Sequence of protein 1:
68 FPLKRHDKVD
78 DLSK

Sequence of protein 2:
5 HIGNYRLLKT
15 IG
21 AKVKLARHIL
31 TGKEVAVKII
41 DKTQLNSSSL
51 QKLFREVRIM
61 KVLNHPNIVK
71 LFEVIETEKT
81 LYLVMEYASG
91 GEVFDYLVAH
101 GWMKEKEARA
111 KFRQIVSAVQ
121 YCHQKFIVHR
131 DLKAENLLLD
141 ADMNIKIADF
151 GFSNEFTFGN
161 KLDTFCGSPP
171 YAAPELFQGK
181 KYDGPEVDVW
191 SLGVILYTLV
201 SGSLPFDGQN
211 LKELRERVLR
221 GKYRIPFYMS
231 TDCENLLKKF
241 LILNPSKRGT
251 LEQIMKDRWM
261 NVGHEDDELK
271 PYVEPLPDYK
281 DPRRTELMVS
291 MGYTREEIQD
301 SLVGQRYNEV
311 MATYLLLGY

Residue-level contacts at the interface:
Residue R217 in protein 2 contacts residue F68 in protein 1 (closest heavy-atom distance 3.5 Å).
Residue L176 in protein 2 interacts with residue S80 in protein 1 (closest heavy-atom distance 3.5 Å).
Residue S168 in protein 2 is in contact with residue D74 in protein 1 (closest heavy-atom distance 4.3 Å).
Residue L204 in protein 2 contacts residue P69 in protein 1 (closest heavy-atom distance 4.1 Å).
Residue F165 in protein 2 is in contact with residue L79 in protein 1 (closest heavy-atom distance 2.7 Å).
Residue P169 in protein 2 is in contact with residue V76 in protein 1 (closest heavy-atom distance 4.0 Å).
Residue L214 in protein 2 is in contact with residue H73 in protein 1 (closest heavy-atom distance 3.9 Å).
Residue L204 in protein 2 contacts residue F68 in protein 1 (closest heavy-atom distance 2.8 Å).
Residue A172 in protein 2 is in contact with residue L79 in protein 1 (closest heavy-atom distance 3.6 Å).
Residue F94 in protein 2 contacts residue K71 in protein 1 (closest heavy-atom distance 3.8 Å).
Residue C166 in protein 2 is in contact with residue V76 in protein 1 (closest heavy-atom distance 3.2 Å).
Residue P170 in protein 2 interacts with residue H73 in protein 1 (closest heavy-atom distance 3.6 Å).
Residue F152 in protein 2 contacts residue K75 in protein 1 (closest heavy-atom distance 3.7 Å).
Residue L97 in protein 2 interacts with residue L70 in protein 1 (closest heavy-atom distance 3.9 Å).
Residue C166 in protein 2 contacts residue L79 in protein 1 (closest heavy-atom distance 3.6 Å).
Residue F177 in protein 2 is in contact with residue S80 in protein 1 (closest heavy-atom distance 3.2 Å).
Residue C166 in protein 2 is in contact with residue D77 in protein 1 (closest heavy-atom distance 3.2 Å).
Residue G167 in protein 2 is in contact with residue L79 in protein 1 (closest heavy-atom distance 3.3 Å).
Residue F165 in protein 2 is in contact with residue S80 in protein 1 (closest heavy-atom distance 4.2 Å).
Residue D95 in protein 2 is in contact with residue R72 in protein 1 (closest heavy-atom distance 3.1 Å).
Residue D207 in protein 2 contacts residue K71 in protein 1 (closest heavy-atom distance 4.2 Å).
Residue G208 in protein 2 contacts residue F68 in protein 1 (closest heavy-atom distance 4.5 Å).
Residue F165 in protein 2 interacts with residue D77 in protein 1 (closest heavy-atom distance 3.3 Å).
Residue P169 in protein 2 interacts with residue L79 in protein 1 (closest heavy-atom distance 3.9 Å).
Residue P169 in protein 2 interacts with residue D74 in protein 1 (closest heavy-atom distance 3.5 Å).
Residue P169 in protein 2 is in contact with residue H73 in protein 1 (closest heavy-atom distance 4.5 Å).
Residue R215 in protein 2 contacts residue K81 in protein 1 (closest heavy-atom distance 4.5 Å).
Residue P205 in protein 2 is in contact with residue F68 in protein 1 (closest heavy-atom distance 3.5 Å).
Residue D207 in protein 2 interacts with residue F68 in protein 1 (closest heavy-atom distance 3.4 Å).
Residue G167 in protein 2 interacts with residue K75 in protein 1 (closest heavy-atom distance 3.6 Å).
Residue S168 in protein 2 contacts residue K75 in protein 1 (closest heavy-atom distance 4.0 Å).
Residue D131 in protein 2 is in contact with residue K75 in protein 1 (closest heavy-atom distance 3.2 Å).
Residue G179 in protein 2 interacts with residue S80 in protein 1 (closest heavy-atom distance 4.5 Å).
Residue D149 in protein 2 is in contact with residue K75 in protein 1 (closest heavy-atom distance 2.7 Å).
Residue F94 in protein 2 contacts residue R72 in protein 1 (closest heavy-atom distance 3.7 Å).
Residue S203 in protein 2 is in contact with residue L70 in protein 1 (closest heavy-atom distance 4.5 Å).
Residue F206 in protein 2 contacts residue F68 in protein 1 (closest heavy-atom distance 4.0 Å).
Residue G167 in protein 2 interacts with residue V76 in protein 1 (closest heavy-atom distance 2.8 Å).
Residue L176 in protein 2 is in contact with residue L79 in protein 1 (closest heavy-atom distance 3.9 Å).
Residue S203 in protein 2 is in contact with residue F68 in protein 1 (closest heavy-atom distance 3.2 Å).
Residue L204 in protein 2 is in contact with residue K71 in protein 1 (closest heavy-atom distance 4.0 Å).
Residue F94 in protein 2 is in contact with residue L70 in protein 1 (closest heavy-atom distance 3.4 Å).
Residue D207 in protein 2 contacts residue H73 in protein 1 (closest heavy-atom distance 2.8 Å).
Residue D207 in protein 2 contacts residue P69 in protein 1 (closest heavy-atom distance 4.5 Å).
Residue R215 in protein 2 is in contact with residue S80 in protein 1 (closest heavy-atom distance 4.2 Å).
Residue F165 in protein 2 interacts with residue V76 in protein 1 (closest heavy-atom distance 4.2 Å).
Residue E135 in protein 2 contacts residue R72 in protein 1 (closest heavy-atom distance 3.5 Å).
Residue G202 in protein 2 is in contact with residue L70 in protein 1 (closest heavy-atom distance 3.6 Å).
Residue L204 in protein 2 is in contact with residue L70 in protein 1 (closest heavy-atom distance 4.3 Å).
Residue E92 in protein 2 contacts residue R72 in protein 1 (closest heavy-atom distance 2.9 Å).
Residue V98 in protein 2 contacts residue L70 in protein 1 (closest heavy-atom distance 3.9 Å).
Residue Q178 in protein 2 is in contact with residue S80 in protein 1 (closest heavy-atom distance 3.5 Å).
Residue F152 in protein 2 is in contact with residue D77 in protein 1 (closest heavy-atom distance 3.3 Å).
Residue G151 in protein 2 contacts residue K75 in protein 1 (closest heavy-atom distance 4.3 Å).
Residue E135 in protein 2 contacts residue H73 in protein 1 (closest heavy-atom distance 4.1 Å).
Residue F177 in protein 2 interacts with residue L79 in protein 1 (closest heavy-atom distance 3.7 Å).
Residue R215 in protein 2 interacts with residue L79 in protein 1 (closest heavy-atom distance 3.6 Å).
Residue K133 in protein 2 contacts residue K75 in protein 1 (closest heavy-atom distance 3.4 Å).
Residue F165 in protein 2 is in contact with residue D78 in protein 1 (closest heavy-atom distance 3.4 Å).
Residue F152 in protein 2 contacts residue V76 in protein 1 (closest heavy-atom distance 3.7 Å).

The following describes two proteins that form a bound complex.